Interface contacts:
Residue Y171 in the first protein contacts residue S1 in the second protein (closest heavy-atom distance 2.7 Å).
Residue T73 in the first protein interacts with residue V6 in the second protein (closest heavy-atom distance 3.8 Å).
Residue Y116 in the first protein interacts with residue L9 in the second protein (closest heavy-atom distance 3.4 Å).
Residue Y84 in the first protein is in contact with residue L9 in the second protein (closest heavy-atom distance 3.6 Å).
Residue K66 in the first protein contacts residue Y3 in the second protein (closest heavy-atom distance 4.2 Å).
Residue Y123 in the first protein contacts residue L9 in the second protein (closest heavy-atom distance 3.6 Å).
Residue E63 in the first protein contacts residue L2 in the second protein (closest heavy-atom distance 2.9 Å).
Residue V67 in the first protein interacts with residue L2 in the second protein (closest heavy-atom distance 3.5 Å).
Residue Y99 in the first protein is in contact with residue L2 in the second protein (closest heavy-atom distance 3.4 Å).
Residue K66 in the first protein is in contact with residue N4 in the second protein (closest heavy-atom distance 3.4 Å).
Residue L81 in the first protein is in contact with residue L9 in the second protein (closest heavy-atom distance 3.3 Å).
Residue M45 in the first protein is in contact with residue L2 in the second protein (closest heavy-atom distance 3.6 Å).
Residue H70 in the first protein is in contact with residue Y3 in the second protein (closest heavy-atom distance 3.2 Å).
Residue V76 in the first protein contacts residue T8 in the second protein (closest heavy-atom distance 4.6 Å).
Residue R97 in the first protein contacts residue A7 in the second protein (closest heavy-atom distance 4.0 Å).
Residue Y159 in the first protein contacts residue S1 in the second protein (closest heavy-atom distance 2.7 Å).
Residue Y99 in the first protein contacts residue V6 in the second protein (closest heavy-atom distance 4.9 Å).
Residue R65 in the first protein interacts with residue N4 in the second protein (closest heavy-atom distance 3.0 Å).
Residue H70 in the first protein contacts residue L2 in the second protein (closest heavy-atom distance 4.1 Å).
Residue H70 in the first protein contacts residue V6 in the second protein (closest heavy-atom distance 3.4 Å).
Residue R97 in the first protein interacts with residue V6 in the second protein (closest heavy-atom distance 3.3 Å).
Residue T143 in the first protein interacts with residue L9 in the second protein (closest heavy-atom distance 3.6 Å).
Residue Y7 in the first protein interacts with residue S1 in the second protein (closest heavy-atom distance 2.9 Å).
Residue V152 in the first protein interacts with residue A7 in the second protein (closest heavy-atom distance 3.8 Å).
Residue W147 in the first protein interacts with residue T8 in the second protein (closest heavy-atom distance 2.9 Å).
Residue E63 in the first protein interacts with residue S1 in the second protein (closest heavy-atom distance 3.1 Å).
Residue Y59 in the first protein interacts with residue S1 in the second protein (closest heavy-atom distance 4.5 Å).
Residue W167 in the first protein interacts with residue S1 in the second protein (closest heavy-atom distance 3.5 Å).
Residue K146 in the first protein contacts residue T8 in the second protein (closest heavy-atom distance 3.3 Å).
Residue W147 in the first protein is in contact with residue A7 in the second protein (closest heavy-atom distance 3.8 Å).
Residue V152 in the first protein is in contact with residue Y3 in the second protein (closest heavy-atom distance 4.5 Å).
Residue D77 in the first protein contacts residue L9 in the second protein (closest heavy-atom distance 2.8 Å).
Residue Y99 in the first protein contacts residue Y3 in the second protein (closest heavy-atom distance 3.1 Å).
Residue W147 in the first protein contacts residue L9 in the second protein (closest heavy-atom distance 4.0 Å).
Residue K146 in the first protein contacts residue L9 in the second protein (closest heavy-atom distance 2.7 Å).
Residue T73 in the first protein is in contact with residue T8 in the second protein (closest heavy-atom distance 3.8 Å).
Residue T80 in the first protein is in contact with residue L9 in the second protein (closest heavy-atom distance 4.2 Å).
Residue F33 in the first protein is in contact with residue S1 in the second protein (closest heavy-atom distance 5.0 Å).
Residue T73 in the first protein interacts with residue A7 in the second protein (closest heavy-atom distance 4.1 Å).
Residue L156 in the first protein is in contact with residue Y3 in the second protein (closest heavy-atom distance 3.3 Å).
Residue Y7 in the first protein contacts residue L2 in the second protein (closest heavy-atom distance 3.6 Å).
Residue Q155 in the first protein is in contact with residue T5 in the second protein (closest heavy-atom distance 3.9 Å).
Residue F9 in the first protein interacts with residue L2 in the second protein (closest heavy-atom distance 3.7 Å).
Residue M5 in the first protein interacts with residue S1 in the second protein (closest heavy-atom distance 4.0 Å).
Residue Y159 in the first protein is in contact with residue Y3 in the second protein (closest heavy-atom distance 3.5 Å).
Residue Y159 in the first protein contacts residue L2 in the second protein (closest heavy-atom distance 4.0 Å).
Residue K66 in the first protein interacts with residue S1 in the second protein (closest heavy-atom distance 2.8 Å).
Residue D77 in the first protein is in contact with residue T8 in the second protein (closest heavy-atom distance 3.7 Å).
Residue Q155 in the first protein contacts residue Y3 in the second protein (closest heavy-atom distance 3.4 Å).
Residue I124 in the first protein interacts with residue L9 in the second protein (closest heavy-atom distance 4.9 Å).
Residue K66 in the first protein contacts residue L2 in the second protein (closest heavy-atom distance 2.9 Å).

This data describes a binding interaction between two proteins.

Sequence of the second protein:
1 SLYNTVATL

Sequence of the first protein:
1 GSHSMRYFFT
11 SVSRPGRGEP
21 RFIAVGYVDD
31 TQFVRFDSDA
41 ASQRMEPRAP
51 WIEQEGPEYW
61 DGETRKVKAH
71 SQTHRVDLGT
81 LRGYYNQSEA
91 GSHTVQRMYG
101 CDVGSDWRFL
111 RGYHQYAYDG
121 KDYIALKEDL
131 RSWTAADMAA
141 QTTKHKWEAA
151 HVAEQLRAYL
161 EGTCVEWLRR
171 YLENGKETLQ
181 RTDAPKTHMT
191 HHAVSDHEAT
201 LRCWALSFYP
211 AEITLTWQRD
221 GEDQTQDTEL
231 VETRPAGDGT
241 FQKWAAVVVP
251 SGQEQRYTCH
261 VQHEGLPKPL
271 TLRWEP